Contacts between the two chains:
Residue L85 in the first protein contacts residue F7 in the second protein (closest heavy-atom distance 4.3 Å).
Residue Q52 in the first protein interacts with residue W12 in the second protein (closest heavy-atom distance 3.2 Å).
Residue F48 in the first protein is in contact with residue W12 in the second protein (closest heavy-atom distance 3.4 Å).
Residue A47 in the first protein is in contact with residue S5 in the second protein (closest heavy-atom distance 3.4 Å).
Residue M61 in the first protein interacts with residue W12 in the second protein (closest heavy-atom distance 4.9 Å).
Residue N51 in the first protein interacts with residue A11 in the second protein (closest heavy-atom distance 4.7 Å).
Residue A88 in the first protein interacts with residue F7 in the second protein (closest heavy-atom distance 3.5 Å).
Residue Q52 in the first protein interacts with residue L8 in the second protein (closest heavy-atom distance 4.8 Å).
Residue N51 in the first protein interacts with residue L8 in the second protein (closest heavy-atom distance 4.3 Å).
Residue F48 in the first protein contacts residue K9 in the second protein (closest heavy-atom distance 4.7 Å).
Residue L45 in the first protein is in contact with residue L8 in the second protein (closest heavy-atom distance 3.9 Å).
Residue A47 in the first protein interacts with residue L8 in the second protein (closest heavy-atom distance 4.3 Å).
Residue F93 in the first protein is in contact with residue M3 in the second protein (closest heavy-atom distance 4.2 Å).
Residue V57 in the first protein interacts with residue W12 in the second protein (closest heavy-atom distance 3.9 Å).
Residue C89 in the first protein contacts residue M3 in the second protein (closest heavy-atom distance 4.5 Å).
Residue F48 in the first protein contacts residue A11 in the second protein (closest heavy-atom distance 3.9 Å).
Residue N51 in the first protein contacts residue K9 in the second protein (closest heavy-atom distance 3.6 Å).
Residue L85 in the first protein contacts residue L8 in the second protein (closest heavy-atom distance 4.3 Å).
Residue C89 in the first protein is in contact with residue V4 in the second protein (closest heavy-atom distance 3.9 Å).
Residue Q52 in the first protein contacts residue A11 in the second protein (closest heavy-atom distance 4.4 Å).
Residue C89 in the first protein is in contact with residue F7 in the second protein (closest heavy-atom distance 2.8 Å).
Residue F48 in the first protein interacts with residue L8 in the second protein (closest heavy-atom distance 3.5 Å).
Residue A47 in the first protein interacts with residue K9 in the second protein (closest heavy-atom distance 3.6 Å).
Residue N51 in the first protein contacts residue W12 in the second protein (closest heavy-atom distance 2.7 Å).
Residue S92 in the first protein is in contact with residue F7 in the second protein (closest heavy-atom distance 2.9 Å).
Residue C89 in the first protein interacts with residue L8 in the second protein (closest heavy-atom distance 4.3 Å).

Sequence of the second protein:
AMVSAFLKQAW

This data describes a binding interaction between two proteins.

Sequence of the first protein:
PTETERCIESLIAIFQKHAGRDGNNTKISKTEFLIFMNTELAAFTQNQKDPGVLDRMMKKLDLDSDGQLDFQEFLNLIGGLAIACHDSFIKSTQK